Sequence of chain A:
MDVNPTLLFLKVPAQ

Sequence of chain B:
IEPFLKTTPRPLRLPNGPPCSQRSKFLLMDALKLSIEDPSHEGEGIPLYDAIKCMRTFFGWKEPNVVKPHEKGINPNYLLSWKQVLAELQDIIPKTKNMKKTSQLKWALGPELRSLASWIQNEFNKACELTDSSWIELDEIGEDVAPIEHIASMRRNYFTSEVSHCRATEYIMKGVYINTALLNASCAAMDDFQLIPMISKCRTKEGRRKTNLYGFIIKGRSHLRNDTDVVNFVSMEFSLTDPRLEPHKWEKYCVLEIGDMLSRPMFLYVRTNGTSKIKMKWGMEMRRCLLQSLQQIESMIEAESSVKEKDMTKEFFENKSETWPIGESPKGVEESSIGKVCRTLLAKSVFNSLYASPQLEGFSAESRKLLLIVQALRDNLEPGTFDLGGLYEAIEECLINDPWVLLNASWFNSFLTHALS

Residue-level contacts at the interface:
Residue I383 in chain B contacts residue P5 in chain A (closest heavy-atom distance 4.1 Å).
Residue W468 in chain B interacts with residue V3 in chain A (closest heavy-atom distance 3.2 Å).
Residue P382 in chain B contacts residue K11 in chain A (closest heavy-atom distance 3.7 Å).
Residue F472 in chain B contacts residue L10 in chain A (closest heavy-atom distance 3.9 Å).
Residue G384 in chain B is in contact with residue L7 in chain A (closest heavy-atom distance 3.4 Å).
Residue L428 in chain B is in contact with residue A14 in chain A (closest heavy-atom distance 3.8 Å).
Residue W468 in chain B contacts residue N4 in chain A (closest heavy-atom distance 3.0 Å).
Residue E379 in chain B interacts with residue K11 in chain A (closest heavy-atom distance 2.6 Å).
Residue V398 in chain B contacts residue L8 in chain A (closest heavy-atom distance 4.3 Å).
Residue E385 in chain B contacts residue D2 in chain A (closest heavy-atom distance 2.7 Å).
Residue G384 in chain B interacts with residue N4 in chain A (closest heavy-atom distance 3.8 Å).
Residue I383 in chain B contacts residue L7 in chain A (closest heavy-atom distance 4.2 Å).
Residue S356 in chain B is in contact with residue Q15 in chain A (closest heavy-atom distance 3.4 Å).
Residue L429 in chain B is in contact with residue A14 in chain A (closest heavy-atom distance 3.9 Å).
Residue F173 in chain B is in contact with residue P5 in chain A (closest heavy-atom distance 3.9 Å).
Residue W468 in chain B is in contact with residue P5 in chain A (closest heavy-atom distance 3.5 Å).
Residue W381 in chain B contacts residue L8 in chain A (closest heavy-atom distance 3.7 Å).
Residue W381 in chain B interacts with residue K11 in chain A (closest heavy-atom distance 3.7 Å).
Residue C177 in chain B is in contact with residue V3 in chain A (closest heavy-atom distance 3.8 Å).
Residue T380 in chain B contacts residue K11 in chain A (closest heavy-atom distance 2.8 Å).
Residue Q432 in chain B interacts with residue P13 in chain A (closest heavy-atom distance 3.8 Å).
Residue R435 in chain B interacts with residue L10 in chain A (closest heavy-atom distance 2.7 Å).
Residue T401 in chain B interacts with residue V3 in chain A (closest heavy-atom distance 3.8 Å).
Residue G384 in chain B interacts with residue D2 in chain A (closest heavy-atom distance 3.0 Å).
Residue I383 in chain B contacts residue N4 in chain A (closest heavy-atom distance 2.9 Å).
Residue S393 in chain B interacts with residue M1 in chain A (closest heavy-atom distance 3.5 Å).
Residue N174 in chain B contacts residue V3 in chain A (closest heavy-atom distance 2.9 Å).
Residue F472 in chain B is in contact with residue L7 in chain A (closest heavy-atom distance 3.9 Å).
Residue H475 in chain B is in contact with residue L10 in chain A (closest heavy-atom distance 4.0 Å).
Residue Q170 in chain B contacts residue V3 in chain A (closest heavy-atom distance 3.3 Å).
Residue L428 in chain B contacts residue F9 in chain A (closest heavy-atom distance 3.6 Å).
Residue M357 in chain B interacts with residue Q15 in chain A (closest heavy-atom distance 3.6 Å).
Residue A476 in chain B interacts with residue L10 in chain A (closest heavy-atom distance 3.6 Å).
Residue E385 in chain B contacts residue M1 in chain A (closest heavy-atom distance 3.6 Å).
Residue W381 in chain B interacts with residue V12 in chain A (closest heavy-atom distance 3.9 Å).
Residue Q432 in chain B contacts residue A14 in chain A (closest heavy-atom distance 3.0 Å).
Residue K405 in chain B interacts with residue P5 in chain A (closest heavy-atom distance 3.7 Å).
Residue I383 in chain B contacts residue V3 in chain A (closest heavy-atom distance 3.5 Å).
Residue L402 in chain B contacts residue L8 in chain A (closest heavy-atom distance 3.8 Å).
Residue P382 in chain B interacts with residue L10 in chain A (closest heavy-atom distance 4.0 Å).
Residue G384 in chain B contacts residue M1 in chain A (closest heavy-atom distance 3.7 Å).
Residue P382 in chain B contacts residue L7 in chain A (closest heavy-atom distance 3.3 Å).
Residue G384 in chain B is in contact with residue V3 in chain A (closest heavy-atom distance 4.0 Å).
Residue M357 in chain B contacts residue V12 in chain A (closest heavy-atom distance 4.0 Å).
Residue I383 in chain B interacts with residue L8 in chain A (closest heavy-atom distance 4.2 Å).
Residue N174 in chain B is in contact with residue D2 in chain A (closest heavy-atom distance 3.1 Å).
Residue N174 in chain B interacts with residue M1 in chain A (closest heavy-atom distance 3.9 Å).
Residue S471 in chain B is in contact with residue N4 in chain A (closest heavy-atom distance 3.4 Å).
Residue P382 in chain B interacts with residue L8 in chain A (closest heavy-atom distance 3.0 Å).
Residue Q432 in chain B is in contact with residue F9 in chain A (closest heavy-atom distance 2.6 Å).
Residue W468 in chain B interacts with residue T6 in chain A (closest heavy-atom distance 3.6 Å).
Residue T401 in chain B contacts residue P5 in chain A (closest heavy-atom distance 3.9 Å).
Residue F173 in chain B contacts residue V3 in chain A (closest heavy-atom distance 3.7 Å).
Residue E391 in chain B interacts with residue M1 in chain A (closest heavy-atom distance 3.5 Å).
Residue E361 in chain B is in contact with residue K11 in chain A (closest heavy-atom distance 3.8 Å).
Residue Q170 in chain B is in contact with residue D2 in chain A (closest heavy-atom distance 3.8 Å).
Residue F472 in chain B contacts residue F9 in chain A (closest heavy-atom distance 3.7 Å).
Residue Q432 in chain B contacts residue V12 in chain A (closest heavy-atom distance 3.0 Å).
Residue F472 in chain B contacts residue T6 in chain A (closest heavy-atom distance 3.7 Å).
Residue R425 in chain B is in contact with residue A14 in chain A (closest heavy-atom distance 4.2 Å).

The following describes two proteins that form a bound complex.